Sequence of the second protein:
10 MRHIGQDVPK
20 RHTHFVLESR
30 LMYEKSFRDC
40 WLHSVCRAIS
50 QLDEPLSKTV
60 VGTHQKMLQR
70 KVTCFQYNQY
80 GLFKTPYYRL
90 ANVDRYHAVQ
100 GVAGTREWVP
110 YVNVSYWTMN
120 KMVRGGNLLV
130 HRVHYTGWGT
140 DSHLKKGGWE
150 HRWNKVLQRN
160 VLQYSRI

Residue-level contacts at the interface:
Residue F1092 in the first protein contacts residue W40 in the second protein (closest heavy-atom distance 3.2 Å).
Residue V1096 in the first protein contacts residue V44 in the second protein (closest heavy-atom distance 4.9 Å).
Residue E1095 in the first protein is in contact with residue W40 in the second protein (closest heavy-atom distance 3.6 Å).
Residue I1115 in the first protein interacts with residue T72 in the second protein (closest heavy-atom distance 3.5 Å).
Residue Y1088 in the first protein interacts with residue R165 in the second protein (closest heavy-atom distance 2.7 Å).
Residue V1103 in the first protein contacts residue F74 in the second protein (closest heavy-atom distance 3.6 Å).
Residue D1104 in the first protein contacts residue L67 in the second protein (closest heavy-atom distance 4.8 Å).
Residue A1112 in the first protein is in contact with residue K70 in the second protein (closest heavy-atom distance 3.9 Å).
Residue V1096 in the first protein is in contact with residue I48 in the second protein (closest heavy-atom distance 4.8 Å).
Residue I1115 in the first protein is in contact with residue Y76 in the second protein (closest heavy-atom distance 4.0 Å).
Residue A1112 in the first protein contacts residue C73 in the second protein (closest heavy-atom distance 3.8 Å).
Residue T1117 in the first protein is in contact with residue R69 in the second protein (closest heavy-atom distance 3.4 Å).
Residue I1115 in the first protein interacts with residue R69 in the second protein (closest heavy-atom distance 3.0 Å).
Residue V1103 in the first protein interacts with residue V71 in the second protein (closest heavy-atom distance 3.9 Å).
Residue W1109 in the first protein is in contact with residue K70 in the second protein (closest heavy-atom distance 4.3 Å).
Residue Y1088 in the first protein contacts residue V160 in the second protein (closest heavy-atom distance 4.7 Å).
Residue L1100 in the first protein contacts residue V71 in the second protein (closest heavy-atom distance 4.1 Å).
Residue L1099 in the first protein is in contact with residue V44 in the second protein (closest heavy-atom distance 3.7 Å).
Residue I1089 in the first protein is in contact with residue V44 in the second protein (closest heavy-atom distance 3.7 Å).
Residue I1089 in the first protein interacts with residue S43 in the second protein (closest heavy-atom distance 3.9 Å).
Residue R1116 in the first protein interacts with residue R69 in the second protein (closest heavy-atom distance 4.5 Å).
Residue T1107 in the first protein interacts with residue K70 in the second protein (closest heavy-atom distance 3.0 Å).
Residue Y1102 in the first protein interacts with residue F74 in the second protein (closest heavy-atom distance 4.1 Å).
Residue Q1113 in the first protein contacts residue R69 in the second protein (closest heavy-atom distance 4.6 Å).
Residue L1099 in the first protein interacts with residue W40 in the second protein (closest heavy-atom distance 4.1 Å).
Residue W1109 in the first protein interacts with residue M66 in the second protein (closest heavy-atom distance 3.4 Å).
Residue E1120 in the first protein interacts with residue R69 in the second protein (closest heavy-atom distance 3.4 Å).
Residue W1178 in the first protein interacts with residue R69 in the second protein (closest heavy-atom distance 3.7 Å).
Residue A1112 in the first protein interacts with residue R69 in the second protein (closest heavy-atom distance 3.6 Å).
Residue L1099 in the first protein contacts residue C45 in the second protein (closest heavy-atom distance 4.6 Å).
Residue V1096 in the first protein contacts residue W40 in the second protein (closest heavy-atom distance 4.2 Å).
Residue R1090 in the first protein is in contact with residue R165 in the second protein (closest heavy-atom distance 4.9 Å).
Residue T1107 in the first protein interacts with residue F74 in the second protein (closest heavy-atom distance 4.0 Å).
Residue P1108 in the first protein interacts with residue K70 in the second protein (closest heavy-atom distance 4.9 Å).
Residue L1100 in the first protein is in contact with residue L67 in the second protein (closest heavy-atom distance 4.2 Å).
Residue L1099 in the first protein is in contact with residue L41 in the second protein (closest heavy-atom distance 4.1 Å).
Residue L1099 in the first protein interacts with residue F74 in the second protein (closest heavy-atom distance 4.6 Å).
Residue I1089 in the first protein interacts with residue W40 in the second protein (closest heavy-atom distance 4.0 Å).
Residue I1115 in the first protein is in contact with residue C73 in the second protein (closest heavy-atom distance 3.5 Å).
Residue D1104 in the first protein interacts with residue K70 in the second protein (closest heavy-atom distance 3.6 Å).
Residue Q1111 in the first protein is in contact with residue C73 in the second protein (closest heavy-atom distance 4.5 Å).
Residue V1103 in the first protein is in contact with residue K70 in the second protein (closest heavy-atom distance 4.2 Å).
Residue T1107 in the first protein interacts with residue C73 in the second protein (closest heavy-atom distance 3.7 Å).
Residue W1109 in the first protein contacts residue R69 in the second protein (closest heavy-atom distance 4.1 Å).
Residue L1100 in the first protein is in contact with residue I48 in the second protein (closest heavy-atom distance 3.7 Å).

Sequence of the first protein:
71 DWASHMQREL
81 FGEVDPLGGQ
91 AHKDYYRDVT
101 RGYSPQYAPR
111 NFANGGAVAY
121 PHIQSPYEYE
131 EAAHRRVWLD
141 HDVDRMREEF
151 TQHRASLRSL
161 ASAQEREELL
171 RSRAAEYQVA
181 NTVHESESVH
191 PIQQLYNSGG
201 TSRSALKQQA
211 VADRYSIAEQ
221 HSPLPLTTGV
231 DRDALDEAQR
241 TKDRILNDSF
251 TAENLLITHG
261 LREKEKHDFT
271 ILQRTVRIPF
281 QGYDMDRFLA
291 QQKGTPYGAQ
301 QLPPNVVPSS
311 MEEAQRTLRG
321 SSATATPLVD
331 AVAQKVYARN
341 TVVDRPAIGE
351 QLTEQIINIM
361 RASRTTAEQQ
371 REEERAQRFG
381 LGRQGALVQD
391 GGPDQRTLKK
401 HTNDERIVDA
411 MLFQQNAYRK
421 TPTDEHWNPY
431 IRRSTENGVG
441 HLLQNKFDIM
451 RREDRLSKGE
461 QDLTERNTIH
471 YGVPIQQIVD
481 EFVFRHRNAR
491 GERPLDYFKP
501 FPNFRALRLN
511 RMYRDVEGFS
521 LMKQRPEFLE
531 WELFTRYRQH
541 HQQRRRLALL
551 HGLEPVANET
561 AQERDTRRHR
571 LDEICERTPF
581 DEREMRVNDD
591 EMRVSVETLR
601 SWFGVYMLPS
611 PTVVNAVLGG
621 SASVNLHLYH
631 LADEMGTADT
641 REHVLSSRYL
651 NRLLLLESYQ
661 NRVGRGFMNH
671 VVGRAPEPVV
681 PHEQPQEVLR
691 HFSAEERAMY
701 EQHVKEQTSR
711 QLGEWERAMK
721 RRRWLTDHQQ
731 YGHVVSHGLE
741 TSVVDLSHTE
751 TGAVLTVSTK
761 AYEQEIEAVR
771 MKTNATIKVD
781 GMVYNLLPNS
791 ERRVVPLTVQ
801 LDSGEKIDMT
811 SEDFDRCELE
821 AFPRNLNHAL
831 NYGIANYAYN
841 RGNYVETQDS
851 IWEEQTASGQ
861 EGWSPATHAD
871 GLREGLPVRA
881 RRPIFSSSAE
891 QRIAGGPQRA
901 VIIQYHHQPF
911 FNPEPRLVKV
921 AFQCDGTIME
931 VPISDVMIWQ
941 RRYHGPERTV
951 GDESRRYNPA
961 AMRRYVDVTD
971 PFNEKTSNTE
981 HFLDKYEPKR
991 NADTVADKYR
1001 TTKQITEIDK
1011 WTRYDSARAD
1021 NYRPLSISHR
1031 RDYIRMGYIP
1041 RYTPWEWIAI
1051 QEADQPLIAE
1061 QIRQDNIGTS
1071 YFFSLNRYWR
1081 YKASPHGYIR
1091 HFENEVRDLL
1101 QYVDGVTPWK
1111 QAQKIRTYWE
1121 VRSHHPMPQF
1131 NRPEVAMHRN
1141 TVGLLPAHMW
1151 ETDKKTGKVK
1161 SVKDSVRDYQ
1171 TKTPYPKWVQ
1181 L

This data describes a binding interaction between two proteins.